Interface contacts:
Residue R115 in the first protein interacts with residue H60 in the second protein (closest heavy-atom distance 3.9 Å).
Residue P97 in the first protein contacts residue N52 in the second protein (closest heavy-atom distance 4.0 Å).
Residue Y118 in the first protein interacts with residue H60 in the second protein (closest heavy-atom distance 3.1 Å).
Residue N114 in the first protein interacts with residue P62 in the second protein (closest heavy-atom distance 3.5 Å).
Residue Y112 in the first protein interacts with residue I58 in the second protein (closest heavy-atom distance 5.0 Å).
Residue A102 in the first protein contacts residue W103 in the second protein (closest heavy-atom distance 3.4 Å).
Residue I83 in the first protein contacts residue Y55 in the second protein (closest heavy-atom distance 4.0 Å).
Residue F116 in the first protein contacts residue P62 in the second protein (closest heavy-atom distance 3.9 Å).
Residue Y94 in the first protein interacts with residue I57 in the second protein (closest heavy-atom distance 3.9 Å).
Residue L117 in the first protein contacts residue I58 in the second protein (closest heavy-atom distance 3.5 Å).
Residue D140 in the first protein contacts residue P62 in the second protein (closest heavy-atom distance 3.8 Å).
Residue Y112 in the first protein is in contact with residue D50 in the second protein (closest heavy-atom distance 4.8 Å).
Residue L117 in the first protein interacts with residue I57 in the second protein (closest heavy-atom distance 4.1 Å).
Residue F116 in the first protein interacts with residue N61 in the second protein (closest heavy-atom distance 4.8 Å).
Residue F116 in the first protein contacts residue M65 in the second protein (closest heavy-atom distance 3.8 Å).
Residue A102 in the first protein contacts residue R101 in the second protein (closest heavy-atom distance 3.6 Å).
Residue N99 in the first protein contacts residue R101 in the second protein (closest heavy-atom distance 3.6 Å).
Residue Y118 in the first protein contacts residue I58 in the second protein (closest heavy-atom distance 2.6 Å).
Residue T100 in the first protein interacts with residue R101 in the second protein (closest heavy-atom distance 4.6 Å).
Residue A102 in the first protein is in contact with residue G102 in the second protein (closest heavy-atom distance 2.6 Å).
Residue Y118 in the first protein is in contact with residue I57 in the second protein (closest heavy-atom distance 3.8 Å).
Residue N103 in the first protein is in contact with residue G102 in the second protein (closest heavy-atom distance 4.4 Å).
Residue Y112 in the first protein contacts residue G59 in the second protein (closest heavy-atom distance 3.8 Å).
Residue N99 in the first protein interacts with residue G102 in the second protein (closest heavy-atom distance 3.2 Å).
Residue N103 in the first protein contacts residue W103 in the second protein (closest heavy-atom distance 3.7 Å).
Residue I83 in the first protein contacts residue I57 in the second protein (closest heavy-atom distance 4.9 Å).
Residue P97 in the first protein is in contact with residue Y55 in the second protein (closest heavy-atom distance 4.8 Å).
Residue Y118 in the first protein interacts with residue G59 in the second protein (closest heavy-atom distance 4.7 Å).
Residue Y118 in the first protein contacts residue D56 in the second protein (closest heavy-atom distance 4.4 Å).
Residue T100 in the first protein contacts residue N33 in the second protein (closest heavy-atom distance 4.3 Å).
Residue R115 in the first protein contacts residue P62 in the second protein (closest heavy-atom distance 4.4 Å).
Residue N104 in the first protein interacts with residue R101 in the second protein (closest heavy-atom distance 4.5 Å).
Residue L117 in the first protein contacts residue G59 in the second protein (closest heavy-atom distance 4.3 Å).
Residue N103 in the first protein is in contact with residue R101 in the second protein (closest heavy-atom distance 2.5 Å).
Residue D101 in the first protein is in contact with residue R101 in the second protein (closest heavy-atom distance 4.2 Å).
Residue P97 in the first protein contacts residue I57 in the second protein (closest heavy-atom distance 4.5 Å).
Residue L119 in the first protein is in contact with residue I57 in the second protein (closest heavy-atom distance 3.3 Å).
Residue Y144 in the first protein is in contact with residue M65 in the second protein (closest heavy-atom distance 3.2 Å).
Residue D140 in the first protein is in contact with residue K63 in the second protein (closest heavy-atom distance 4.4 Å).
Residue T100 in the first protein contacts residue G102 in the second protein (closest heavy-atom distance 3.1 Å).
Residue F116 in the first protein contacts residue G59 in the second protein (closest heavy-atom distance 3.0 Å).
Residue I123 in the first protein interacts with residue M65 in the second protein (closest heavy-atom distance 3.6 Å).
Residue R115 in the first protein contacts residue W47 in the second protein (closest heavy-atom distance 3.7 Å).
Residue Y125 in the first protein is in contact with residue P62 in the second protein (closest heavy-atom distance 3.6 Å).
Residue N114 in the first protein interacts with residue N61 in the second protein (closest heavy-atom distance 4.7 Å).
Residue N99 in the first protein interacts with residue N33 in the second protein (closest heavy-atom distance 3.4 Å).
Residue I139 in the first protein contacts residue P62 in the second protein (closest heavy-atom distance 4.0 Å).
Residue N99 in the first protein is in contact with residue D31 in the second protein (closest heavy-atom distance 4.2 Å).
Residue E106 in the first protein is in contact with residue Y55 in the second protein (closest heavy-atom distance 4.0 Å).
Residue F116 in the first protein is in contact with residue H60 in the second protein (closest heavy-atom distance 3.3 Å).
Residue F116 in the first protein is in contact with residue I58 in the second protein (closest heavy-atom distance 4.2 Å).
Residue N99 in the first protein is in contact with residue S99 in the second protein (closest heavy-atom distance 3.8 Å).
Residue N99 in the first protein interacts with residue Y32 in the second protein (closest heavy-atom distance 4.1 Å).
Residue Y118 in the first protein contacts residue M65 in the second protein (closest heavy-atom distance 3.0 Å).
Residue D101 in the first protein interacts with residue G102 in the second protein (closest heavy-atom distance 3.5 Å).
Residue R115 in the first protein interacts with residue D50 in the second protein (closest heavy-atom distance 5.0 Å).

Sequence of the second protein:
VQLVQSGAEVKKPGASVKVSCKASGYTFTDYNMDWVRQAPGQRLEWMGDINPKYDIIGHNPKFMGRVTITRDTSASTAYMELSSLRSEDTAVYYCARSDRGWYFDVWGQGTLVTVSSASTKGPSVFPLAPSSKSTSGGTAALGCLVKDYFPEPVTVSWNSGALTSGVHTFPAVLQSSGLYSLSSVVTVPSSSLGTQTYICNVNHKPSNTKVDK

These two protein chains interact to form a complex.

Sequence of the first protein:
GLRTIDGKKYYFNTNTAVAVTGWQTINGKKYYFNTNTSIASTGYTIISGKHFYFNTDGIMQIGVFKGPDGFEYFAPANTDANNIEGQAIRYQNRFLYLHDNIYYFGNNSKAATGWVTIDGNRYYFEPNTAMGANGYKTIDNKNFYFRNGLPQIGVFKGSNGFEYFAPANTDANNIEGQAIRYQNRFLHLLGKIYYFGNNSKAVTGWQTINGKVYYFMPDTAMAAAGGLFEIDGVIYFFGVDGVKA